These two protein chains interact to form a complex.

Sequence of chain B:
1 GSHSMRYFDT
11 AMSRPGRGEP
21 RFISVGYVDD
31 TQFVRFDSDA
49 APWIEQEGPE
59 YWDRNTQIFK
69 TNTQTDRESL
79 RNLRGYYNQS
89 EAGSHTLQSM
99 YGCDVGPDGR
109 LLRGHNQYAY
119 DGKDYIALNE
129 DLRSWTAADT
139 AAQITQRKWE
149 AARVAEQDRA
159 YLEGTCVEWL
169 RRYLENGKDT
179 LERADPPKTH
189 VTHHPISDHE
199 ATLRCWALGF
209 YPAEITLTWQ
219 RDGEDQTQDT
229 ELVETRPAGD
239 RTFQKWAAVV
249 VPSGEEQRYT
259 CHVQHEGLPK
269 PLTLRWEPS

Residue-level contacts at the interface:
Residue Y99 in chain B interacts with residue R5 in chain A (closest heavy-atom distance 4.4 Å).
Residue T143 in chain B is in contact with residue L9 in chain A (closest heavy-atom distance 2.4 Å).
Residue T73 in chain B is in contact with residue A6 in chain A (closest heavy-atom distance 3.7 Å).
Residue Y59 in chain B interacts with residue F1 in chain A (closest heavy-atom distance 3.6 Å).
Residue Y7 in chain B interacts with residue L2 in chain A (closest heavy-atom distance 3.4 Å).
Residue E76 in chain B contacts residue A6 in chain A (closest heavy-atom distance 4.5 Å).
Residue L81 in chain B is in contact with residue L9 in chain A (closest heavy-atom distance 3.8 Å).
Residue T163 in chain B contacts residue F1 in chain A (closest heavy-atom distance 4.1 Å).
Residue D74 in chain B is in contact with residue R5 in chain A (closest heavy-atom distance 2.8 Å).
Residue E76 in chain B contacts residue G8 in chain A (closest heavy-atom distance 4.6 Å).
Residue I66 in chain B is in contact with residue R3 in chain A (closest heavy-atom distance 3.4 Å).
Residue Y116 in chain B interacts with residue R5 in chain A (closest heavy-atom distance 4.3 Å).
Residue D9 in chain B contacts residue R5 in chain A (closest heavy-atom distance 2.7 Å).
Residue N70 in chain B is in contact with residue L2 in chain A (closest heavy-atom distance 4.8 Å).
Residue N80 in chain B is in contact with residue L9 in chain A (closest heavy-atom distance 2.8 Å).
Residue N70 in chain B contacts residue G4 in chain A (closest heavy-atom distance 3.5 Å).
Residue N70 in chain B interacts with residue R5 in chain A (closest heavy-atom distance 2.9 Å).
Residue Y116 in chain B interacts with residue R3 in chain A (closest heavy-atom distance 3.0 Å).
Residue Y7 in chain B contacts residue F1 in chain A (closest heavy-atom distance 2.9 Å).
Residue Y84 in chain B contacts residue L9 in chain A (closest heavy-atom distance 2.9 Å).
Residue Y123 in chain B is in contact with residue L9 in chain A (closest heavy-atom distance 3.5 Å).
Residue I66 in chain B is in contact with residue F1 in chain A (closest heavy-atom distance 3.7 Å).
Residue K146 in chain B interacts with residue G8 in chain A (closest heavy-atom distance 3.5 Å).
Residue S97 in chain B interacts with residue R5 in chain A (closest heavy-atom distance 4.2 Å).
Residue D156 in chain B interacts with residue R3 in chain A (closest heavy-atom distance 3.3 Å).
Residue R62 in chain B contacts residue F1 in chain A (closest heavy-atom distance 3.7 Å).
Residue K146 in chain B contacts residue L9 in chain A (closest heavy-atom distance 2.7 Å).
Residue W167 in chain B contacts residue F1 in chain A (closest heavy-atom distance 3.4 Å).
Residue Y116 in chain B interacts with residue L9 in chain A (closest heavy-atom distance 3.8 Å).
Residue I66 in chain B interacts with residue G4 in chain A (closest heavy-atom distance 3.6 Å).
Residue Y159 in chain B interacts with residue F1 in chain A (closest heavy-atom distance 2.6 Å).
Residue S77 in chain B interacts with residue G8 in chain A (closest heavy-atom distance 3.1 Å).
Residue T73 in chain B contacts residue G8 in chain A (closest heavy-atom distance 3.6 Å).
Residue N63 in chain B is in contact with residue F1 in chain A (closest heavy-atom distance 3.5 Å).
Residue L95 in chain B contacts residue L9 in chain A (closest heavy-atom distance 3.8 Å).
Residue W147 in chain B is in contact with residue L9 in chain A (closest heavy-atom distance 3.6 Å).
Residue W147 in chain B is in contact with residue G8 in chain A (closest heavy-atom distance 2.9 Å).
Residue A150 in chain B contacts residue Y7 in chain A (closest heavy-atom distance 3.2 Å).
Residue F33 in chain B contacts residue F1 in chain A (closest heavy-atom distance 4.7 Å).
Residue W147 in chain B contacts residue Y7 in chain A (closest heavy-atom distance 3.7 Å).
Residue Y99 in chain B interacts with residue L2 in chain A (closest heavy-atom distance 3.6 Å).
Residue Y159 in chain B contacts residue L2 in chain A (closest heavy-atom distance 3.8 Å).
Residue N114 in chain B interacts with residue R3 in chain A (closest heavy-atom distance 3.3 Å).
Residue V152 in chain B is in contact with residue Y7 in chain A (closest heavy-atom distance 3.6 Å).
Residue S24 in chain B contacts residue L2 in chain A (closest heavy-atom distance 4.4 Å).
Residue Q155 in chain B interacts with residue Y7 in chain A (closest heavy-atom distance 3.2 Å).
Residue T73 in chain B interacts with residue Y7 in chain A (closest heavy-atom distance 3.6 Å).
Residue S77 in chain B interacts with residue L9 in chain A (closest heavy-atom distance 2.8 Å).
Residue T69 in chain B contacts residue R5 in chain A (closest heavy-atom distance 4.7 Å).
Residue M5 in chain B is in contact with residue F1 in chain A (closest heavy-atom distance 4.0 Å).
Residue N63 in chain B contacts residue L2 in chain A (closest heavy-atom distance 2.9 Å).
Residue F36 in chain B interacts with residue L2 in chain A (closest heavy-atom distance 3.6 Å).
Residue Y99 in chain B is in contact with residue R3 in chain A (closest heavy-atom distance 2.9 Å).
Residue I66 in chain B is in contact with residue L2 in chain A (closest heavy-atom distance 3.5 Å).
Residue Y159 in chain B is in contact with residue R3 in chain A (closest heavy-atom distance 3.4 Å).
Residue Y171 in chain B is in contact with residue F1 in chain A (closest heavy-atom distance 2.6 Å).
Residue F67 in chain B interacts with residue L2 in chain A (closest heavy-atom distance 3.9 Å).
Residue N70 in chain B interacts with residue R3 in chain A (closest heavy-atom distance 3.0 Å).
Residue T73 in chain B is in contact with residue R5 in chain A (closest heavy-atom distance 2.7 Å).
Residue N80 in chain B is in contact with residue G8 in chain A (closest heavy-atom distance 4.5 Å).

Sequence of chain A:
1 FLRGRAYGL